Contacts between the two chains:
Residue R74 in protein 1 is in contact with residue Y60 in protein 2 (closest heavy-atom distance 3.3 Å).
Residue R56 in protein 1 contacts residue Y72 in protein 2 (closest heavy-atom distance 3.6 Å).
Residue I260 in protein 1 contacts residue Y38 in protein 2 (closest heavy-atom distance 3.7 Å).
Residue F3 in protein 1 is in contact with residue R92 in protein 2 (closest heavy-atom distance 3.7 Å).
Residue L50 in protein 1 is in contact with residue Q85 in protein 2 (closest heavy-atom distance 3.3 Å).
Residue R92 in protein 1 contacts residue L8 in protein 2 (closest heavy-atom distance 3.7 Å).
Residue R46 in protein 1 interacts with residue R92 in protein 2 (closest heavy-atom distance 3.5 Å).
Residue R56 in protein 1 interacts with residue D207 in protein 2 (closest heavy-atom distance 3.4 Å).
Residue Q43 in protein 1 interacts with residue R92 in protein 2 (closest heavy-atom distance 2.9 Å).
Residue R15 in protein 1 interacts with residue S14 in protein 2 (closest heavy-atom distance 3.5 Å).
Residue L81 in protein 1 is in contact with residue L81 in protein 2 (closest heavy-atom distance 3.6 Å).
Residue E59 in protein 1 is in contact with residue T75 in protein 2 (closest heavy-atom distance 2.4 Å).
Residue R249 in protein 1 is in contact with residue R149 in protein 2 (closest heavy-atom distance 2.5 Å).
Residue H264 in protein 1 is in contact with residue R2 in protein 2 (closest heavy-atom distance 3.2 Å).
Residue T75 in protein 1 interacts with residue E59 in protein 2 (closest heavy-atom distance 2.6 Å).
Residue T78 in protein 1 interacts with residue E59 in protein 2 (closest heavy-atom distance 2.5 Å).
Residue R15 in protein 1 contacts residue R15 in protein 2 (closest heavy-atom distance 3.1 Å).
Residue R92 in protein 1 is in contact with residue Q43 in protein 2 (closest heavy-atom distance 2.9 Å).
Residue A93 in protein 1 contacts residue F3 in protein 2 (closest heavy-atom distance 2.6 Å).
Residue Q85 in protein 1 interacts with residue D47 in protein 2 (closest heavy-atom distance 2.7 Å).
Residue R249 in protein 1 contacts residue Y150 in protein 2 (closest heavy-atom distance 3.0 Å).
Residue E82 in protein 1 contacts residue H51 in protein 2 (closest heavy-atom distance 3.1 Å).
Residue G95 in protein 1 contacts residue F3 in protein 2 (closest heavy-atom distance 3.4 Å).
Residue R210 in protein 1 is in contact with residue R56 in protein 2 (closest heavy-atom distance 3.4 Å).
Residue R56 in protein 1 is in contact with residue R74 in protein 2 (closest heavy-atom distance 3.4 Å).
Residue R46 in protein 1 interacts with residue R88 in protein 2 (closest heavy-atom distance 3.5 Å).
Residue F3 in protein 1 contacts residue A93 in protein 2 (closest heavy-atom distance 2.6 Å).
Residue A93 in protein 1 is in contact with residue R2 in protein 2 (closest heavy-atom distance 3.3 Å).
Residue D99 in protein 1 interacts with residue R92 in protein 2 (closest heavy-atom distance 2.6 Å).
Residue R149 in protein 1 is in contact with residue R245 in protein 2 (closest heavy-atom distance 2.9 Å).
Residue R2 in protein 1 is in contact with residue A93 in protein 2 (closest heavy-atom distance 3.2 Å).
Residue R2 in protein 1 is in contact with residue E261 in protein 2 (closest heavy-atom distance 3.2 Å).
Residue R245 in protein 1 is in contact with residue V148 in protein 2 (closest heavy-atom distance 2.9 Å).
Residue R56 in protein 1 interacts with residue R210 in protein 2 (closest heavy-atom distance 2.9 Å).
Residue V148 in protein 1 interacts with residue R245 in protein 2 (closest heavy-atom distance 3.3 Å).
Residue L242 in protein 1 is in contact with residue Y150 in protein 2 (closest heavy-atom distance 3.6 Å).
Residue R88 in protein 1 is in contact with residue E102 in protein 2 (closest heavy-atom distance 2.9 Å).
Residue R74 in protein 1 contacts residue R56 in protein 2 (closest heavy-atom distance 3.1 Å).
Residue T53 in protein 1 is in contact with residue R245 in protein 2 (closest heavy-atom distance 3.4 Å).
Residue E59 in protein 1 contacts residue T78 in protein 2 (closest heavy-atom distance 2.6 Å).
Residue F3 in protein 1 is in contact with residue G95 in protein 2 (closest heavy-atom distance 3.3 Å).
Residue E261 in protein 1 interacts with residue R2 in protein 2 (closest heavy-atom distance 3.1 Å).
Residue E102 in protein 1 interacts with residue R88 in protein 2 (closest heavy-atom distance 2.8 Å).
Residue L242 in protein 1 contacts residue R149 in protein 2 (closest heavy-atom distance 3.4 Å).
Residue Y38 in protein 1 interacts with residue E261 in protein 2 (closest heavy-atom distance 2.3 Å).
Residue R245 in protein 1 interacts with residue T53 in protein 2 (closest heavy-atom distance 3.6 Å).
Residue R2 in protein 1 interacts with residue H264 in protein 2 (closest heavy-atom distance 3.0 Å).
Residue E59 in protein 1 interacts with residue L77 in protein 2 (closest heavy-atom distance 3.6 Å).
Residue D47 in protein 1 interacts with residue Q85 in protein 2 (closest heavy-atom distance 3.3 Å).
Residue R245 in protein 1 contacts residue R149 in protein 2 (closest heavy-atom distance 3.4 Å).
Residue E261 in protein 1 is in contact with residue Y38 in protein 2 (closest heavy-atom distance 2.6 Å).
Residue R46 in protein 1 is in contact with residue Q85 in protein 2 (closest heavy-atom distance 3.2 Å).
Residue R92 in protein 1 is in contact with residue D99 in protein 2 (closest heavy-atom distance 2.7 Å).
Residue R88 in protein 1 interacts with residue R88 in protein 2 (closest heavy-atom distance 3.5 Å).
Residue R149 in protein 1 interacts with residue L242 in protein 2 (closest heavy-atom distance 3.4 Å).
Residue Y60 in protein 1 is in contact with residue Y73 in protein 2 (closest heavy-atom distance 3.6 Å).
Residue R74 in protein 1 interacts with residue E59 in protein 2 (closest heavy-atom distance 3.1 Å).
Residue Y150 in protein 1 is in contact with residue R249 in protein 2 (closest heavy-atom distance 3.1 Å).
Residue R88 in protein 1 contacts residue R46 in protein 2 (closest heavy-atom distance 3.2 Å).
Residue R149 in protein 1 is in contact with residue R249 in protein 2 (closest heavy-atom distance 2.4 Å).

These two protein chains interact to form a complex.

Sequence of protein 1:
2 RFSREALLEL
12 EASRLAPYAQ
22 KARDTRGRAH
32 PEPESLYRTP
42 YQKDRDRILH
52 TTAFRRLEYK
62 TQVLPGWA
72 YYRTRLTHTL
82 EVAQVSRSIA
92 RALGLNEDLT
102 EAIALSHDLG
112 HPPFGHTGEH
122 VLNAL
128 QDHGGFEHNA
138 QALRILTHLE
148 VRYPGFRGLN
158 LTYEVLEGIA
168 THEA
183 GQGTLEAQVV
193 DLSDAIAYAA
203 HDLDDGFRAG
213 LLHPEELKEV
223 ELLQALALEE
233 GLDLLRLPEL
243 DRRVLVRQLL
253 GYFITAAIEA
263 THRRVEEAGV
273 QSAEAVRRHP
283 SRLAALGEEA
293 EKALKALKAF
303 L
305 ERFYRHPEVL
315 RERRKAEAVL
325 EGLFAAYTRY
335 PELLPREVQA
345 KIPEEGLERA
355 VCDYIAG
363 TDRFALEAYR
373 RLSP

Sequence of protein 2:
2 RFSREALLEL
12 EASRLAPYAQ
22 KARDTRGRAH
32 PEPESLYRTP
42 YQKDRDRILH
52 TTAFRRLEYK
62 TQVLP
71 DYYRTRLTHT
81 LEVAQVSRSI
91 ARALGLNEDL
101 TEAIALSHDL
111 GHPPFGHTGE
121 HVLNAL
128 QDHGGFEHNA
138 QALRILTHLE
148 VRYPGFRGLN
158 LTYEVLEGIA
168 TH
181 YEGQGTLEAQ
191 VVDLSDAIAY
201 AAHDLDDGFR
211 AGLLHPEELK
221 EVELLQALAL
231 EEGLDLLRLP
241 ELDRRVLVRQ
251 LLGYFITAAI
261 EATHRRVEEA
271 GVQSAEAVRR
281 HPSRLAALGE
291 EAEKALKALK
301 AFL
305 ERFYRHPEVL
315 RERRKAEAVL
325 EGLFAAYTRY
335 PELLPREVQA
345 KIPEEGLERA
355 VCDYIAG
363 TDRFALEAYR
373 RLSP